Sequence of the second protein:
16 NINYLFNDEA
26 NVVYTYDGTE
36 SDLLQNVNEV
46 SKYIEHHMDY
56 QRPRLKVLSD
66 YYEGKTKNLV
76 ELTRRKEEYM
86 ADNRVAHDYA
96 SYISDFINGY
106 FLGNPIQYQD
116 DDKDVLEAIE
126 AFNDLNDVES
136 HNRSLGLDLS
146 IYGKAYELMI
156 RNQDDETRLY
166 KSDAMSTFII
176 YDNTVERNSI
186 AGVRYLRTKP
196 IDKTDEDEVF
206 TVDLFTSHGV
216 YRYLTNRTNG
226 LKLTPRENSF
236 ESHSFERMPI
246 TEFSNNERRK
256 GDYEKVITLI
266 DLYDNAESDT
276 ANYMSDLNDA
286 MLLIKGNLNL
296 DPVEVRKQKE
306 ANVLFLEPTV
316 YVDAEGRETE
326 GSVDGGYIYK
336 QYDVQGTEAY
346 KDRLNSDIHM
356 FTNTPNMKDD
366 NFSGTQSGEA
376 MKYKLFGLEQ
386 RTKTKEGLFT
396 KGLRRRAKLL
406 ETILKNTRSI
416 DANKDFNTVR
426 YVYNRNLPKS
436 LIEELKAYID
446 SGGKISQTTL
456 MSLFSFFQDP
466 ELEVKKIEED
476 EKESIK

Residue-level contacts at the interface:
Residue D197 in the second protein contacts residue K131 in the first protein (closest heavy-atom distance 4.8 Å).
Residue T199 in the second protein contacts residue I264 in the first protein (closest heavy-atom distance 3.9 Å).
Residue T199 in the second protein interacts with residue K131 in the first protein (closest heavy-atom distance 3.3 Å).
Residue D200 in the second protein interacts with residue I264 in the first protein (closest heavy-atom distance 3.9 Å).
Residue T199 in the second protein interacts with residue E128 in the first protein (closest heavy-atom distance 4.0 Å).
Residue D200 in the second protein contacts residue L119 in the first protein (closest heavy-atom distance 4.9 Å).
Residue D200 in the second protein interacts with residue E266 in the first protein (closest heavy-atom distance 4.2 Å).
Residue D197 in the second protein interacts with residue E128 in the first protein (closest heavy-atom distance 5.0 Å).

Sequence of the first protein:
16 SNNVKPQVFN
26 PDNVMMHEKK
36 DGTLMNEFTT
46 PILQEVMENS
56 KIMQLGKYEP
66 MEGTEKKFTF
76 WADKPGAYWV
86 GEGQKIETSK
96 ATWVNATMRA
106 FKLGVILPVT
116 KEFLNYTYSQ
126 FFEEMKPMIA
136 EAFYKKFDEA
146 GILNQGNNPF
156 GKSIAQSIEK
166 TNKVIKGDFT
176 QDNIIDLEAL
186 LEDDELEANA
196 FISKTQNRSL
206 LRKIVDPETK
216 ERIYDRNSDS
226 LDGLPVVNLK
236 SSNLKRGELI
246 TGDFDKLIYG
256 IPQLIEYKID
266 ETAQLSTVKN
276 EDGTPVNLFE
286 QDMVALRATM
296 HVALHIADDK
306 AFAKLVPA

This data describes a binding interaction between two proteins.